The following describes two proteins that form a bound complex.

Sequence of the first protein:
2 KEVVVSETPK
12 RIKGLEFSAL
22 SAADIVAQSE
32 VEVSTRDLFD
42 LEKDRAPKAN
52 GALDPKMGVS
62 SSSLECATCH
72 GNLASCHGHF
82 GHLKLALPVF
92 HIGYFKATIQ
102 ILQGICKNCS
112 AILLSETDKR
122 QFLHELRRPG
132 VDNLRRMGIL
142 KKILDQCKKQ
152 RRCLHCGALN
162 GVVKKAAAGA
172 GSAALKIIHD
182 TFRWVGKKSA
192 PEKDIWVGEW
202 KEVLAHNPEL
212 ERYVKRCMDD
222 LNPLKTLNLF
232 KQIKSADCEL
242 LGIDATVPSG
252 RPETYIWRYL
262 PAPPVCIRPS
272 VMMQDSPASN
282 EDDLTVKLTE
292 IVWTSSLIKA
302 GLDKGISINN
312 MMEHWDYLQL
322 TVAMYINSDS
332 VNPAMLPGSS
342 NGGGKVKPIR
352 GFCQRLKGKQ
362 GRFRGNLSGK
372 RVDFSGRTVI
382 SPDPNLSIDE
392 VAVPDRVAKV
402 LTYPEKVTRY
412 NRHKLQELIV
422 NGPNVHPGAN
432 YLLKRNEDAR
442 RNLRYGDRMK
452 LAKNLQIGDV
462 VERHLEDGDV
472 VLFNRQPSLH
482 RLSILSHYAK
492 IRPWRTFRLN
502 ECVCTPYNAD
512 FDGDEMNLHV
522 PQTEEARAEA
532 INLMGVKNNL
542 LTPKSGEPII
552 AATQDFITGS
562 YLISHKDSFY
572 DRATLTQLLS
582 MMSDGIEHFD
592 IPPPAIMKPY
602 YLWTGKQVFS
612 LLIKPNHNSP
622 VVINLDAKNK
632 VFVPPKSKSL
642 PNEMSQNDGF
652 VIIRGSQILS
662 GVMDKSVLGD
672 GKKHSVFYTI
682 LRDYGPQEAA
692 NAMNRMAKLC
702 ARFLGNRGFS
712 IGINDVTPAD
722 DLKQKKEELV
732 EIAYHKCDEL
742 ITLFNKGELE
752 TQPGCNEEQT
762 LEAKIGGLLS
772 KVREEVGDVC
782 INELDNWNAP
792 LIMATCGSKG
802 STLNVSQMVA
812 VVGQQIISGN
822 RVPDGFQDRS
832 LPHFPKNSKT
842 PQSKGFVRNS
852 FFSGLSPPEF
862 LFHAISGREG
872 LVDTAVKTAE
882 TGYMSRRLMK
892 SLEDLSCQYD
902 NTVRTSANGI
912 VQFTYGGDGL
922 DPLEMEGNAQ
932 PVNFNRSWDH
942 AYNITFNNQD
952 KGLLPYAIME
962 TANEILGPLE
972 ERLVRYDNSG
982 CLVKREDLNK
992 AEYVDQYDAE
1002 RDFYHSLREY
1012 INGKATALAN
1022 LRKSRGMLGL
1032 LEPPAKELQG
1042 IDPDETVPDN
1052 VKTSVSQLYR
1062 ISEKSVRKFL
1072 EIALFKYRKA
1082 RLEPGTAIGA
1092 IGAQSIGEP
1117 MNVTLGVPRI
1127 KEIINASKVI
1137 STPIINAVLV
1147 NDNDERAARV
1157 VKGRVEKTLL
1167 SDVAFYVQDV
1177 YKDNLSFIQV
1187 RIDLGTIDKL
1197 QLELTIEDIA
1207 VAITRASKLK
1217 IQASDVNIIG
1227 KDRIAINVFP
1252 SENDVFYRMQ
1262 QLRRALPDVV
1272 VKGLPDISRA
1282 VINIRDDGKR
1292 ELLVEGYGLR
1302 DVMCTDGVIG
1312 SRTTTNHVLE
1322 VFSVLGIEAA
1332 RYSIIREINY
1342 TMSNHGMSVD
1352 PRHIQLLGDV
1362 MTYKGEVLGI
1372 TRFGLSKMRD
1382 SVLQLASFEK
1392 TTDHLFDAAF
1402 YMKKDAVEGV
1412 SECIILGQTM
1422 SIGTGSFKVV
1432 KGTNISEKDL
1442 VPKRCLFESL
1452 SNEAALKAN

Sequence of the second protein:
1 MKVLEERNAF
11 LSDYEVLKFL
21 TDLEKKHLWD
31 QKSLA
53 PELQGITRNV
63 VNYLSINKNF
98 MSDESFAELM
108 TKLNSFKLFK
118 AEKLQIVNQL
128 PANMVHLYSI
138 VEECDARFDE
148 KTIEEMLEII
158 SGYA

Interface contacts:
Residue K1458 in the first protein interacts with residue S112 in the second protein (closest heavy-atom distance 2.7 Å).
Residue A1455 in the first protein interacts with residue N111 in the second protein (closest heavy-atom distance 4.2 Å).
Residue A1456 in the first protein is in contact with residue K117 in the second protein (closest heavy-atom distance 4.8 Å).
Residue F1448 in the first protein contacts residue E15 in the second protein (closest heavy-atom distance 3.8 Å).
Residue L1447 in the first protein interacts with residue F103 in the second protein (closest heavy-atom distance 3.9 Å).
Residue A1455 in the first protein contacts residue L110 in the second protein (closest heavy-atom distance 3.8 Å).
Residue F1448 in the first protein contacts residue F19 in the second protein (closest heavy-atom distance 4.4 Å).
Residue F1448 in the first protein contacts residue S12 in the second protein (closest heavy-atom distance 3.2 Å).
Residue A1459 in the first protein contacts residue K114 in the second protein (closest heavy-atom distance 3.7 Å).
Residue L1451 in the first protein interacts with residue N111 in the second protein (closest heavy-atom distance 2.5 Å).
Residue K1458 in the first protein is in contact with residue F113 in the second protein (closest heavy-atom distance 3.5 Å).
Residue L1451 in the first protein contacts residue A104 in the second protein (closest heavy-atom distance 4.6 Å).
Residue E1454 in the first protein is in contact with residue F113 in the second protein (closest heavy-atom distance 4.5 Å).
Residue A1455 in the first protein interacts with residue F113 in the second protein (closest heavy-atom distance 2.8 Å).
Residue E1454 in the first protein interacts with residue K120 in the second protein (closest heavy-atom distance 4.7 Å).
Residue E8 in the first protein interacts with residue M1 in the second protein (closest heavy-atom distance 4.7 Å).
Residue N1453 in the first protein is in contact with residue K120 in the second protein (closest heavy-atom distance 4.8 Å).
Residue S1452 in the first protein contacts residue K120 in the second protein (closest heavy-atom distance 3.2 Å).
Residue T9 in the first protein contacts residue M1 in the second protein (closest heavy-atom distance 3.1 Å).
Residue F1448 in the first protein is in contact with residue V16 in the second protein (closest heavy-atom distance 3.5 Å).
Residue L1451 in the first protein contacts residue K120 in the second protein (closest heavy-atom distance 3.6 Å).
Residue E1449 in the first protein contacts residue K117 in the second protein (closest heavy-atom distance 2.6 Å).
Residue C1446 in the first protein interacts with residue F19 in the second protein (closest heavy-atom distance 4.9 Å).
Residue L1451 in the first protein interacts with residue M107 in the second protein (closest heavy-atom distance 3.6 Å).
Residue E1449 in the first protein interacts with residue A9 in the second protein (closest heavy-atom distance 3.3 Å).
Residue F1448 in the first protein interacts with residue F10 in the second protein (closest heavy-atom distance 4.4 Å).
Residue F1448 in the first protein is in contact with residue Y14 in the second protein (closest heavy-atom distance 3.7 Å).
Residue L1451 in the first protein contacts residue L106 in the second protein (closest heavy-atom distance 4.8 Å).
Residue F1448 in the first protein contacts residue F103 in the second protein (closest heavy-atom distance 3.5 Å).
Residue S1452 in the first protein contacts residue K117 in the second protein (closest heavy-atom distance 3.1 Å).
Residue C1446 in the first protein contacts residue E15 in the second protein (closest heavy-atom distance 4.8 Å).
Residue K1458 in the first protein contacts residue K114 in the second protein (closest heavy-atom distance 3.4 Å).
Residue C1446 in the first protein interacts with residue F103 in the second protein (closest heavy-atom distance 3.3 Å).
Residue A1455 in the first protein contacts residue K114 in the second protein (closest heavy-atom distance 3.8 Å).
Residue E1449 in the first protein contacts residue F10 in the second protein (closest heavy-atom distance 2.5 Å).
Residue S1452 in the first protein interacts with residue L121 in the second protein (closest heavy-atom distance 3.3 Å).
Residue S1452 in the first protein is in contact with residue F116 in the second protein (closest heavy-atom distance 3.8 Å).
Residue L1451 in the first protein interacts with residue F103 in the second protein (closest heavy-atom distance 3.1 Å).
Residue A1455 in the first protein interacts with residue L115 in the second protein (closest heavy-atom distance 4.0 Å).
Residue S1450 in the first protein interacts with residue K117 in the second protein (closest heavy-atom distance 4.8 Å).
Residue F1448 in the first protein interacts with residue K117 in the second protein (closest heavy-atom distance 4.2 Å).
Residue A1456 in the first protein contacts residue F116 in the second protein (closest heavy-atom distance 4.0 Å).
Residue A1455 in the first protein contacts residue K120 in the second protein (closest heavy-atom distance 3.2 Å).
Residue K1458 in the first protein contacts residue N111 in the second protein (closest heavy-atom distance 3.9 Å).
Residue E1454 in the first protein is in contact with residue M107 in the second protein (closest heavy-atom distance 4.5 Å).
Residue F1448 in the first protein contacts residue D13 in the second protein (closest heavy-atom distance 4.7 Å).
Residue F1448 in the first protein contacts residue L121 in the second protein (closest heavy-atom distance 4.9 Å).
Residue N1453 in the first protein contacts residue K117 in the second protein (closest heavy-atom distance 3.1 Å).
Residue S7 in the first protein is in contact with residue M1 in the second protein (closest heavy-atom distance 3.1 Å).
Residue E1454 in the first protein is in contact with residue N111 in the second protein (closest heavy-atom distance 3.0 Å).
Residue R1445 in the first protein contacts residue A9 in the second protein (closest heavy-atom distance 4.6 Å).
Residue A1455 in the first protein contacts residue F116 in the second protein (closest heavy-atom distance 3.4 Å).
Residue A1456 in the first protein contacts residue F113 in the second protein (closest heavy-atom distance 4.8 Å).
Residue F1448 in the first protein interacts with residue L11 in the second protein (closest heavy-atom distance 3.4 Å).
Residue S1452 in the first protein is in contact with residue N111 in the second protein (closest heavy-atom distance 4.7 Å).
Residue E1449 in the first protein interacts with residue L11 in the second protein (closest heavy-atom distance 4.6 Å).